Sequence of protein 2:
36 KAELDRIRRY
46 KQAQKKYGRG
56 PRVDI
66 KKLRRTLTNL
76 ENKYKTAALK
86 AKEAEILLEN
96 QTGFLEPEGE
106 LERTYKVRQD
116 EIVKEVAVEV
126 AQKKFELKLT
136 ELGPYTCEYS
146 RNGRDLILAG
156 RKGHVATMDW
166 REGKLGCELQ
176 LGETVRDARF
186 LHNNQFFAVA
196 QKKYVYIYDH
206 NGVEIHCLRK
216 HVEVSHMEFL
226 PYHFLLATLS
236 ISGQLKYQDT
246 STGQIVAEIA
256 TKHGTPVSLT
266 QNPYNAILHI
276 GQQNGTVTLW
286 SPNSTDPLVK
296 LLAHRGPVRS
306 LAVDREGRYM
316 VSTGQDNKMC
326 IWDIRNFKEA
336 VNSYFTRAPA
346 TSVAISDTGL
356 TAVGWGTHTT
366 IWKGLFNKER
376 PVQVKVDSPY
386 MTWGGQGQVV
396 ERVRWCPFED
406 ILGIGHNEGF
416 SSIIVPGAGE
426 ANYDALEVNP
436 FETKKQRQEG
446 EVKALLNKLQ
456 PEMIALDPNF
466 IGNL

This data describes a binding interaction between two proteins.

Interface contacts:
Residue A122 in protein 2 is in contact with residue M86 in protein 1 (closest heavy-atom distance 4.1 Å).
Residue F130 in protein 2 is in contact with residue I12 in protein 1 (closest heavy-atom distance 3.6 Å).
Residue R166 in protein 2 interacts with residue F20 in protein 1 (closest heavy-atom distance 3.7 Å).
Residue K133 in protein 2 is in contact with residue Q8 in protein 1 (closest heavy-atom distance 2.9 Å).
Residue L170 in protein 2 interacts with residue A6 in protein 1 (closest heavy-atom distance 4.0 Å).
Residue V123 in protein 2 is in contact with residue R83 in protein 1 (closest heavy-atom distance 4.3 Å).
Residue K169 in protein 2 interacts with residue L9 in protein 1 (closest heavy-atom distance 4.9 Å).
Residue T438 in protein 2 interacts with residue V22 in protein 1 (closest heavy-atom distance 3.9 Å).
Residue E120 in protein 2 interacts with residue T87 in protein 1 (closest heavy-atom distance 3.9 Å).
Residue A122 in protein 2 contacts residue Q85 in protein 1 (closest heavy-atom distance 4.5 Å).
Residue Q127 in protein 2 contacts residue S18 in protein 1 (closest heavy-atom distance 3.1 Å).
Residue K119 in protein 2 is in contact with residue T87 in protein 1 (closest heavy-atom distance 4.4 Å).
Residue E124 in protein 2 contacts residue F20 in protein 1 (closest heavy-atom distance 4.6 Å).
Residue G168 in protein 2 interacts with residue A10 in protein 1 (closest heavy-atom distance 4.6 Å).
Residue V121 in protein 2 contacts residue T87 in protein 1 (closest heavy-atom distance 4.2 Å).
Residue Q127 in protein 2 is in contact with residue S16 in protein 1 (closest heavy-atom distance 3.3 Å).
Residue L132 in protein 2 interacts with residue L5 in protein 1 (closest heavy-atom distance 3.7 Å).
Residue V123 in protein 2 contacts residue M86 in protein 1 (closest heavy-atom distance 3.4 Å).
Residue G168 in protein 2 contacts residue L9 in protein 1 (closest heavy-atom distance 3.7 Å).
Residue L132 in protein 2 contacts residue Q8 in protein 1 (closest heavy-atom distance 3.6 Å).
Residue L134 in protein 2 contacts residue S4 in protein 1 (closest heavy-atom distance 3.6 Å).
Residue A122 in protein 2 contacts residue T84 in protein 1 (closest heavy-atom distance 4.8 Å).
Residue L134 in protein 2 contacts residue L5 in protein 1 (closest heavy-atom distance 4.3 Å).
Residue L134 in protein 2 contacts residue Q8 in protein 1 (closest heavy-atom distance 4.8 Å).
Residue Q127 in protein 2 contacts residue F20 in protein 1 (closest heavy-atom distance 4.2 Å).
Residue A122 in protein 2 interacts with residue T87 in protein 1 (closest heavy-atom distance 4.0 Å).
Residue L170 in protein 2 is in contact with residue L9 in protein 1 (closest heavy-atom distance 3.8 Å).
Residue E131 in protein 2 interacts with residue I12 in protein 1 (closest heavy-atom distance 4.5 Å).
Residue A161 in protein 2 contacts residue L5 in protein 1 (closest heavy-atom distance 3.7 Å).
Residue R149 in protein 2 contacts residue N21 in protein 1 (closest heavy-atom distance 4.6 Å).
Residue W165 in protein 2 interacts with residue I12 in protein 1 (closest heavy-atom distance 4.4 Å).
Residue M163 in protein 2 is in contact with residue L5 in protein 1 (closest heavy-atom distance 3.8 Å).
Residue R149 in protein 2 interacts with residue F20 in protein 1 (closest heavy-atom distance 4.1 Å).
Residue H159 in protein 2 interacts with residue L5 in protein 1 (closest heavy-atom distance 4.1 Å).
Residue V123 in protein 2 is in contact with residue R17 in protein 1 (closest heavy-atom distance 3.4 Å).
Residue V123 in protein 2 interacts with residue Q85 in protein 1 (closest heavy-atom distance 4.8 Å).
Residue L132 in protein 2 interacts with residue L9 in protein 1 (closest heavy-atom distance 4.2 Å).
Residue M163 in protein 2 contacts residue L9 in protein 1 (closest heavy-atom distance 3.7 Å).
Residue G168 in protein 2 interacts with residue A13 in protein 1 (closest heavy-atom distance 4.0 Å).
Residue L153 in protein 2 contacts residue L5 in protein 1 (closest heavy-atom distance 4.1 Å).
Residue R166 in protein 2 is in contact with residue I12 in protein 1 (closest heavy-atom distance 4.7 Å).
Residue K128 in protein 2 contacts residue F20 in protein 1 (closest heavy-atom distance 3.9 Å).
Residue E124 in protein 2 is in contact with residue T84 in protein 1 (closest heavy-atom distance 3.3 Å).
Residue L170 in protein 2 is in contact with residue L5 in protein 1 (closest heavy-atom distance 3.8 Å).
Residue V123 in protein 2 interacts with residue T84 in protein 1 (closest heavy-atom distance 3.5 Å).
Residue K119 in protein 2 contacts residue A88 in protein 1 (closest heavy-atom distance 4.5 Å).
Residue L132 in protein 2 interacts with residue I12 in protein 1 (closest heavy-atom distance 4.9 Å).
Residue F436 in protein 2 contacts residue F20 in protein 1 (closest heavy-atom distance 3.6 Å).
Residue E167 in protein 2 interacts with residue F20 in protein 1 (closest heavy-atom distance 4.6 Å).
Residue R166 in protein 2 contacts residue S16 in protein 1 (closest heavy-atom distance 4.1 Å).
Residue E167 in protein 2 is in contact with residue A13 in protein 1 (closest heavy-atom distance 3.3 Å).
Residue Q127 in protein 2 contacts residue R17 in protein 1 (closest heavy-atom distance 3.0 Å).
Residue E124 in protein 2 interacts with residue S18 in protein 1 (closest heavy-atom distance 4.7 Å).
Residue W165 in protein 2 interacts with residue L9 in protein 1 (closest heavy-atom distance 4.9 Å).
Residue V123 in protein 2 interacts with residue N91 in protein 1 (closest heavy-atom distance 4.7 Å).
Residue G168 in protein 2 is in contact with residue I12 in protein 1 (closest heavy-atom distance 5.0 Å).
Residue K439 in protein 2 interacts with residue K23 in protein 1 (closest heavy-atom distance 4.3 Å).
Residue V123 in protein 2 is in contact with residue T87 in protein 1 (closest heavy-atom distance 4.8 Å).

Sequence of protein 1:
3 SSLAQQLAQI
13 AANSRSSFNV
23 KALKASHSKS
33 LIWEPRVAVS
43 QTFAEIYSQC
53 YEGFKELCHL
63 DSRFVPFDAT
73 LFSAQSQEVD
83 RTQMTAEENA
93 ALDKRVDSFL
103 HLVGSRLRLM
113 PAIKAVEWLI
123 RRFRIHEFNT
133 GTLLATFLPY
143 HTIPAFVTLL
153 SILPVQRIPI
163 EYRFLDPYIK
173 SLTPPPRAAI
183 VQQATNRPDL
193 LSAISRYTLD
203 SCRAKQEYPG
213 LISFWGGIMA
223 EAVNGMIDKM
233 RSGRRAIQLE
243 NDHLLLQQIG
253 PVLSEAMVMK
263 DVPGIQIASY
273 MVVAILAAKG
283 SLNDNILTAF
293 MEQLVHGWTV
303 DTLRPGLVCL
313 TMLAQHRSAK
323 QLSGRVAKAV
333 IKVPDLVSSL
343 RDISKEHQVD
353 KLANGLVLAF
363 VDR